Sequence of the second protein:
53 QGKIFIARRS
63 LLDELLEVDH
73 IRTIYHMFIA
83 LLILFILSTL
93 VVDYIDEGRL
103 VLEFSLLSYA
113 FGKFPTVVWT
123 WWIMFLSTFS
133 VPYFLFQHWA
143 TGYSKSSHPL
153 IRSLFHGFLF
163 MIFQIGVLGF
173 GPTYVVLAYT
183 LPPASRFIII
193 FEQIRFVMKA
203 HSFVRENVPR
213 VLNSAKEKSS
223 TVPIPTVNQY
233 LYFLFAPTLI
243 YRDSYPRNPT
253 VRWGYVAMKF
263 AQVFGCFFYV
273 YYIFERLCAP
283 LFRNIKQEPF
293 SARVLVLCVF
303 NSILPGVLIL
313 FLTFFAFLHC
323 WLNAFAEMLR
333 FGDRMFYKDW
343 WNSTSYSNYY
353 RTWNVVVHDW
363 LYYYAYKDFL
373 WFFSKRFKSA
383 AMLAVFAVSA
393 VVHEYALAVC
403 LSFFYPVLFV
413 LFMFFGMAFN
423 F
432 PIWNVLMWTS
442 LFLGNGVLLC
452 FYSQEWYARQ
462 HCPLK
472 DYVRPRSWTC

Interface contacts:
Residue M79 in the second protein contacts residue F313 in the first protein (closest heavy-atom distance 3.9 Å).
Residue L67 in the second protein interacts with residue H72 in the first protein (closest heavy-atom distance 3.2 Å).
Residue W343 in the second protein is in contact with residue T75 in the first protein (closest heavy-atom distance 3.4 Å).
Residue R295 in the second protein interacts with residue I97 in the first protein (closest heavy-atom distance 3.9 Å).
Residue V93 in the second protein interacts with residue V298 in the first protein (closest heavy-atom distance 4.0 Å).
Residue T75 in the second protein contacts residue W343 in the first protein (closest heavy-atom distance 3.4 Å).
Residue I97 in the second protein contacts residue R295 in the first protein (closest heavy-atom distance 3.9 Å).
Residue L86 in the second protein contacts residue I305 in the first protein (closest heavy-atom distance 3.6 Å).
Residue F302 in the second protein is in contact with residue S90 in the first protein (closest heavy-atom distance 4.0 Å).
Residue V436 in the second protein is in contact with residue I81 in the first protein (closest heavy-atom distance 3.6 Å).
Residue I97 in the second protein interacts with residue A294 in the first protein (closest heavy-atom distance 3.6 Å).
Residue H72 in the second protein contacts residue N344 in the first protein (closest heavy-atom distance 3.8 Å).
Residue F443 in the second protein contacts residue M79 in the first protein (closest heavy-atom distance 3.5 Å).
Residue T440 in the second protein interacts with residue A82 in the first protein (closest heavy-atom distance 3.7 Å).
Residue I81 in the second protein contacts residue V436 in the first protein (closest heavy-atom distance 3.6 Å).
Residue T75 in the second protein contacts residue W439 in the first protein (closest heavy-atom distance 3.1 Å).
Residue V94 in the second protein is in contact with residue R295 in the first protein (closest heavy-atom distance 3.3 Å).
Residue N344 in the second protein interacts with residue H72 in the first protein (closest heavy-atom distance 3.8 Å).
Residue L86 in the second protein interacts with residue T440 in the first protein (closest heavy-atom distance 4.1 Å).
Residue V298 in the second protein is in contact with residue V93 in the first protein (closest heavy-atom distance 4.0 Å).
Residue A82 in the second protein is in contact with residue V436 in the first protein (closest heavy-atom distance 3.5 Å).
Residue W439 in the second protein interacts with residue T75 in the first protein (closest heavy-atom distance 3.1 Å).
Residue A294 in the second protein contacts residue I97 in the first protein (closest heavy-atom distance 3.6 Å).
Residue M79 in the second protein is in contact with residue F443 in the first protein (closest heavy-atom distance 3.5 Å).
Residue A82 in the second protein is in contact with residue W439 in the first protein (closest heavy-atom distance 3.8 Å).
Residue I76 in the second protein is in contact with residue I76 in the first protein (closest heavy-atom distance 3.9 Å).
Residue W343 in the second protein is in contact with residue H72 in the first protein (closest heavy-atom distance 2.8 Å).
Residue T75 in the second protein is in contact with residue N435 in the first protein (closest heavy-atom distance 3.7 Å).
Residue W439 in the second protein interacts with residue A82 in the first protein (closest heavy-atom distance 3.8 Å).
Residue F443 in the second protein is in contact with residue L86 in the first protein (closest heavy-atom distance 3.7 Å).
Residue L86 in the second protein contacts residue F302 in the first protein (closest heavy-atom distance 3.9 Å).
Residue N435 in the second protein is in contact with residue T75 in the first protein (closest heavy-atom distance 3.7 Å).
Residue V436 in the second protein contacts residue I85 in the first protein (closest heavy-atom distance 4.0 Å).
Residue H78 in the second protein interacts with residue N435 in the first protein (closest heavy-atom distance 3.6 Å).
Residue L86 in the second protein contacts residue L444 in the first protein (closest heavy-atom distance 4.1 Å).
Residue V94 in the second protein interacts with residue V298 in the first protein (closest heavy-atom distance 3.8 Å).
Residue V436 in the second protein is in contact with residue H78 in the first protein (closest heavy-atom distance 3.3 Å).
Residue M79 in the second protein is in contact with residue W439 in the first protein (closest heavy-atom distance 3.8 Å).
Residue V298 in the second protein contacts residue V94 in the first protein (closest heavy-atom distance 3.8 Å).
Residue N344 in the second protein interacts with residue T75 in the first protein (closest heavy-atom distance 3.0 Å).
Residue S90 in the second protein interacts with residue F302 in the first protein (closest heavy-atom distance 4.0 Å).
Residue D71 in the second protein interacts with residue N344 in the first protein (closest heavy-atom distance 3.1 Å).
Residue N435 in the second protein contacts residue H78 in the first protein (closest heavy-atom distance 3.6 Å).
Residue F302 in the second protein contacts residue L86 in the first protein (closest heavy-atom distance 3.9 Å).
Residue H72 in the second protein interacts with residue L67 in the first protein (closest heavy-atom distance 3.2 Å).
Residue F302 in the second protein is in contact with residue F87 in the first protein (closest heavy-atom distance 3.3 Å).
Residue H72 in the second protein is in contact with residue W343 in the first protein (closest heavy-atom distance 2.8 Å).
Residue I305 in the second protein is in contact with residue L86 in the first protein (closest heavy-atom distance 3.6 Å).
Residue L86 in the second protein is in contact with residue F443 in the first protein (closest heavy-atom distance 3.7 Å).
Residue V436 in the second protein interacts with residue A82 in the first protein (closest heavy-atom distance 3.5 Å).
Residue L444 in the second protein is in contact with residue L86 in the first protein (closest heavy-atom distance 4.1 Å).
Residue A82 in the second protein is in contact with residue T440 in the first protein (closest heavy-atom distance 3.7 Å).
Residue F87 in the second protein contacts residue F302 in the first protein (closest heavy-atom distance 3.3 Å).
Residue W439 in the second protein is in contact with residue M79 in the first protein (closest heavy-atom distance 3.8 Å).
Residue H78 in the second protein contacts residue V436 in the first protein (closest heavy-atom distance 3.3 Å).
Residue I85 in the second protein interacts with residue V436 in the first protein (closest heavy-atom distance 4.0 Å).
Residue N344 in the second protein is in contact with residue D71 in the first protein (closest heavy-atom distance 3.1 Å).
Residue R295 in the second protein interacts with residue V94 in the first protein (closest heavy-atom distance 3.3 Å).
Residue T75 in the second protein is in contact with residue N344 in the first protein (closest heavy-atom distance 3.0 Å).
Residue F313 in the second protein contacts residue M79 in the first protein (closest heavy-atom distance 3.9 Å).

Sequence of the first protein:
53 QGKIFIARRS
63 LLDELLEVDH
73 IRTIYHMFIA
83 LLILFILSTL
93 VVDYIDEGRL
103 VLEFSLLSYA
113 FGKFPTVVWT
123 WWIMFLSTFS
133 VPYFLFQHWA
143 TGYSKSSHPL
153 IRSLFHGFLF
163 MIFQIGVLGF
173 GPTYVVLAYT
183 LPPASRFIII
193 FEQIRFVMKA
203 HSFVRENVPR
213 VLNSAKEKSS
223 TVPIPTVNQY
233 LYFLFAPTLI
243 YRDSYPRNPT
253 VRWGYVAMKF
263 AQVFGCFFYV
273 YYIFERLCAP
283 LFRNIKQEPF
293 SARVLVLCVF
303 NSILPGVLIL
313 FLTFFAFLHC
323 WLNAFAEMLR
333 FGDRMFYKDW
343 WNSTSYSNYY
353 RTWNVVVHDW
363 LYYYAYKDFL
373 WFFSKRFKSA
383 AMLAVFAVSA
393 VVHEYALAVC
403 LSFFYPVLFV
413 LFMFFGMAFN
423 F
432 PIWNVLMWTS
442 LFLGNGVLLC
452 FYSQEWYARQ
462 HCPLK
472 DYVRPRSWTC

The following describes two proteins that form a bound complex.